Contacts between the two chains:
Residue A475 in protein 2 interacts with residue G99 in protein 1 (closest heavy-atom distance 5.0 Å).
Residue Q477 in protein 2 interacts with residue F100 in protein 1 (closest heavy-atom distance 4.6 Å).

Sequence of protein 1:
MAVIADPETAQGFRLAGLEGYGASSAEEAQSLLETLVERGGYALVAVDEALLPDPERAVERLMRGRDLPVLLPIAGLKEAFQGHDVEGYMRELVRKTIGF

The following describes two proteins that form a bound complex.

Sequence of protein 2:
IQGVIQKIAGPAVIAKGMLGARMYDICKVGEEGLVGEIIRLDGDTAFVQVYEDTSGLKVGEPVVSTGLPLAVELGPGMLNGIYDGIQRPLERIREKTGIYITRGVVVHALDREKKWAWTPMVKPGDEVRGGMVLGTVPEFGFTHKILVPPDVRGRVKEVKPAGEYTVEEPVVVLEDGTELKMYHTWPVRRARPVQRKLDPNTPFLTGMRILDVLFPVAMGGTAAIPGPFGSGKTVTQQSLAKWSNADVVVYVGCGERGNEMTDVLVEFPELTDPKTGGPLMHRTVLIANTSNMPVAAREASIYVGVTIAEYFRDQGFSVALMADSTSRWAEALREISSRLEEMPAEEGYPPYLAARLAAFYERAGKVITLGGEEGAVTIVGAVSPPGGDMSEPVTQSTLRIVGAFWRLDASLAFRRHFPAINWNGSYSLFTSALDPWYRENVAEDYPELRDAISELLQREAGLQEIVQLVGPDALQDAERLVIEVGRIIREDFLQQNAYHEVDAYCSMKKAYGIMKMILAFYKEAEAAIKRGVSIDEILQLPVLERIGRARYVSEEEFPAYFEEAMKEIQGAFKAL